Sequence of protein 1:
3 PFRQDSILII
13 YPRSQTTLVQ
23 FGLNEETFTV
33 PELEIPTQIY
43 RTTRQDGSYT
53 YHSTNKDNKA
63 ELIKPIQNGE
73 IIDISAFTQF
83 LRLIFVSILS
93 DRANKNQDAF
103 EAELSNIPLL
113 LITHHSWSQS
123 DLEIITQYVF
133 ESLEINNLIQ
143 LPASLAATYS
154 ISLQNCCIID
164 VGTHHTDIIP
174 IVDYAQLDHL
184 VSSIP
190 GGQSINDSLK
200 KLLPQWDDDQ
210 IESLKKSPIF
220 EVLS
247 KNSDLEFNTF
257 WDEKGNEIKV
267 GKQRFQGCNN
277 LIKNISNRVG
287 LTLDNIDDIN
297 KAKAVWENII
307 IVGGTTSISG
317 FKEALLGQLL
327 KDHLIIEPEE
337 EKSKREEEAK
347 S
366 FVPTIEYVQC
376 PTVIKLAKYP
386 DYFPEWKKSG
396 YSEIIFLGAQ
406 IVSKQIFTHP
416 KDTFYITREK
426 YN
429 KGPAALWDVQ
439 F

Sequence of protein 2:
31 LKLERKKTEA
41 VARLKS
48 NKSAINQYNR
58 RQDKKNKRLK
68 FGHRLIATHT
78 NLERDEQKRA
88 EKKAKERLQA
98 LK

Residue-level contacts at the interface:
Residue Y387 in protein 1 is in contact with residue E80 in protein 2 (closest heavy-atom distance 3.5 Å).
Residue F419 in protein 1 contacts residue K64 in protein 2 (closest heavy-atom distance 3.9 Å).
Residue F388 in protein 1 contacts residue L79 in protein 2 (closest heavy-atom distance 3.8 Å).
Residue Y177 in protein 1 interacts with residue L66 in protein 2 (closest heavy-atom distance 3.9 Å).
Residue F388 in protein 1 contacts residue H76 in protein 2 (closest heavy-atom distance 4.0 Å).
Residue Y151 in protein 1 contacts residue L72 in protein 2 (closest heavy-atom distance 3.2 Å).
Residue D436 in protein 1 is in contact with residue K61 in protein 2 (closest heavy-atom distance 3.9 Å).
Residue D176 in protein 1 interacts with residue L66 in protein 2 (closest heavy-atom distance 4.3 Å).
Residue H414 in protein 1 is in contact with residue R71 in protein 2 (closest heavy-atom distance 4.2 Å).
Residue Y387 in protein 1 is in contact with residue L79 in protein 2 (closest heavy-atom distance 4.1 Å).
Residue W435 in protein 1 interacts with residue K61 in protein 2 (closest heavy-atom distance 4.0 Å).
Residue S155 in protein 1 contacts residue I73 in protein 2 (closest heavy-atom distance 3.5 Å).
Residue Y387 in protein 1 is in contact with residue H76 in protein 2 (closest heavy-atom distance 2.7 Å).
Residue Y151 in protein 1 interacts with residue G69 in protein 2 (closest heavy-atom distance 4.4 Å).
Residue S155 in protein 1 contacts residue L72 in protein 2 (closest heavy-atom distance 3.5 Å).
Residue Q410 in protein 1 interacts with residue F68 in protein 2 (closest heavy-atom distance 4.6 Å).
Residue V407 in protein 1 interacts with residue L72 in protein 2 (closest heavy-atom distance 4.3 Å).
Residue S152 in protein 1 contacts residue H76 in protein 2 (closest heavy-atom distance 3.1 Å).
Residue F439 in protein 1 contacts residue F68 in protein 2 (closest heavy-atom distance 4.1 Å).
Residue Q410 in protein 1 interacts with residue R71 in protein 2 (closest heavy-atom distance 3.5 Å).
Residue Y177 in protein 1 is in contact with residue R65 in protein 2 (closest heavy-atom distance 3.8 Å).
Residue I406 in protein 1 contacts residue L72 in protein 2 (closest heavy-atom distance 3.8 Å).
Residue P385 in protein 1 interacts with residue H76 in protein 2 (closest heavy-atom distance 4.6 Å).
Residue F439 in protein 1 contacts residue R65 in protein 2 (closest heavy-atom distance 3.3 Å).
Residue F419 in protein 1 contacts residue R65 in protein 2 (closest heavy-atom distance 4.5 Å).
Residue I406 in protein 1 is in contact with residue L79 in protein 2 (closest heavy-atom distance 4.6 Å).
Residue Y151 in protein 1 is in contact with residue F68 in protein 2 (closest heavy-atom distance 3.7 Å).
Residue A178 in protein 1 contacts residue R65 in protein 2 (closest heavy-atom distance 3.7 Å).
Residue V175 in protein 1 is in contact with residue R65 in protein 2 (closest heavy-atom distance 4.9 Å).
Residue Y177 in protein 1 is in contact with residue I73 in protein 2 (closest heavy-atom distance 3.7 Å).
Residue D176 in protein 1 contacts residue R65 in protein 2 (closest heavy-atom distance 3.1 Å).
Residue I406 in protein 1 interacts with residue H76 in protein 2 (closest heavy-atom distance 3.6 Å).
Residue I154 in protein 1 contacts residue H76 in protein 2 (closest heavy-atom distance 3.4 Å).
Residue V407 in protein 1 is in contact with residue F68 in protein 2 (closest heavy-atom distance 4.4 Å).
Residue T418 in protein 1 is in contact with residue K64 in protein 2 (closest heavy-atom distance 4.5 Å).
Residue Q410 in protein 1 contacts residue L72 in protein 2 (closest heavy-atom distance 3.4 Å).
Residue F30 in protein 1 is in contact with residue L79 in protein 2 (closest heavy-atom distance 4.0 Å).
Residue Q157 in protein 1 interacts with residue L66 in protein 2 (closest heavy-atom distance 3.2 Å).
Residue Q157 in protein 1 contacts residue H70 in protein 2 (closest heavy-atom distance 3.1 Å).
Residue Q410 in protein 1 contacts residue T75 in protein 2 (closest heavy-atom distance 3.5 Å).
Residue D176 in protein 1 contacts residue K62 in protein 2 (closest heavy-atom distance 3.2 Å).
Residue Y177 in protein 1 interacts with residue H70 in protein 2 (closest heavy-atom distance 3.8 Å).
Residue S155 in protein 1 contacts residue G69 in protein 2 (closest heavy-atom distance 3.0 Å).
Residue I411 in protein 1 is in contact with residue F68 in protein 2 (closest heavy-atom distance 3.8 Å).
Residue I154 in protein 1 interacts with residue I73 in protein 2 (closest heavy-atom distance 4.1 Å).
Residue Y387 in protein 1 interacts with residue T77 in protein 2 (closest heavy-atom distance 4.9 Å).
Residue S155 in protein 1 is in contact with residue H76 in protein 2 (closest heavy-atom distance 4.1 Å).
Residue Y387 in protein 1 contacts residue E83 in protein 2 (closest heavy-atom distance 3.5 Å).
Residue F419 in protein 1 is in contact with residue F68 in protein 2 (closest heavy-atom distance 3.9 Å).
Residue Y177 in protein 1 contacts residue G69 in protein 2 (closest heavy-atom distance 3.4 Å).
Residue P389 in protein 1 contacts residue E83 in protein 2 (closest heavy-atom distance 3.5 Å).
Residue Q438 in protein 1 interacts with residue K61 in protein 2 (closest heavy-atom distance 3.7 Å).
Residue I406 in protein 1 interacts with residue T75 in protein 2 (closest heavy-atom distance 4.8 Å).
Residue V437 in protein 1 is in contact with residue K61 in protein 2 (closest heavy-atom distance 4.6 Å).
Residue D386 in protein 1 interacts with residue E80 in protein 2 (closest heavy-atom distance 5.0 Å).
Residue Y151 in protein 1 contacts residue H76 in protein 2 (closest heavy-atom distance 2.6 Å).
Residue T29 in protein 1 contacts residue R86 in protein 2 (closest heavy-atom distance 4.3 Å).
Residue E28 in protein 1 interacts with residue R86 in protein 2 (closest heavy-atom distance 3.8 Å).

The following describes two proteins that form a bound complex.